This data describes a binding interaction between two proteins.

Sequence of the second protein:
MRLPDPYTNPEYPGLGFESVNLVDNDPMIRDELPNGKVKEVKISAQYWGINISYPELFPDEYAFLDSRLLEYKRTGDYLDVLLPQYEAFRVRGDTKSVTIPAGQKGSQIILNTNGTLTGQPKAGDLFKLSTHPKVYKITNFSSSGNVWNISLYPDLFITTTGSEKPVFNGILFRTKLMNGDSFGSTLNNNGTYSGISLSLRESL

Residue-level contacts at the interface:
Residue M178 in the second protein contacts residue E32 in the first protein (closest heavy-atom distance 3.1 Å).
Residue S185 in the second protein interacts with residue V20 in the first protein (closest heavy-atom distance 3.7 Å).
Residue D181 in the second protein contacts residue M28 in the first protein (closest heavy-atom distance 3.6 Å).
Residue L187 in the second protein is in contact with residue S19 in the first protein (closest heavy-atom distance 3.2 Å).
Residue T186 in the second protein contacts residue S19 in the first protein (closest heavy-atom distance 4.0 Å).
Residue D181 in the second protein interacts with residue D24 in the first protein (closest heavy-atom distance 2.9 Å).
Residue S67 in the second protein interacts with residue T139 in the first protein (closest heavy-atom distance 3.9 Å).
Residue A45 in the second protein interacts with residue P34 in the first protein (closest heavy-atom distance 2.9 Å).
Residue K73 in the second protein interacts with residue Y153 in the first protein (closest heavy-atom distance 3.4 Å).
Residue K176 in the second protein interacts with residue E40 in the first protein (closest heavy-atom distance 3.2 Å).
Residue Y193 in the second protein contacts residue Q85 in the first protein (closest heavy-atom distance 3.6 Å).
Residue T186 in the second protein is in contact with residue V20 in the first protein (closest heavy-atom distance 3.2 Å).
Residue S185 in the second protein is in contact with residue N21 in the first protein (closest heavy-atom distance 3.1 Å).
Residue K176 in the second protein interacts with residue V38 in the first protein (closest heavy-atom distance 3.7 Å).
Residue S67 in the second protein is in contact with residue A123 in the first protein (closest heavy-atom distance 4.0 Å).
Residue R201 in the second protein interacts with residue V38 in the first protein (closest heavy-atom distance 3.6 Å).
Residue L204 in the second protein interacts with residue N35 in the first protein (closest heavy-atom distance 4.0 Å).
Residue F183 in the second protein interacts with residue L22 in the first protein (closest heavy-atom distance 3.9 Å).
Residue L177 in the second protein is in contact with residue R30 in the first protein (closest heavy-atom distance 4.0 Å).
Residue A45 in the second protein contacts residue G36 in the first protein (closest heavy-atom distance 3.9 Å).
Residue K73 in the second protein contacts residue D26 in the first protein (closest heavy-atom distance 3.9 Å).
Residue T186 in the second protein contacts residue N21 in the first protein (closest heavy-atom distance 3.2 Å).
Residue R74 in the second protein contacts residue T139 in the first protein (closest heavy-atom distance 4.1 Å).
Residue L187 in the second protein is in contact with residue V20 in the first protein (closest heavy-atom distance 3.0 Å).
Residue L187 in the second protein interacts with residue Q85 in the first protein (closest heavy-atom distance 3.6 Å).
Residue S203 in the second protein is in contact with residue G36 in the first protein (closest heavy-atom distance 3.6 Å).
Residue D66 in the second protein interacts with residue K137 in the first protein (closest heavy-atom distance 3.1 Å).
Residue S67 in the second protein is in contact with residue G124 in the first protein (closest heavy-atom distance 3.6 Å).
Residue K73 in the second protein contacts residue D24 in the first protein (closest heavy-atom distance 2.5 Å).
Residue G184 in the second protein is in contact with residue N21 in the first protein (closest heavy-atom distance 3.8 Å).
Residue D181 in the second protein contacts residue N25 in the first protein (closest heavy-atom distance 3.4 Å).
Residue R74 in the second protein contacts residue S151 in the first protein (closest heavy-atom distance 4.1 Å).
Residue G184 in the second protein contacts residue L22 in the first protein (closest heavy-atom distance 3.5 Å).
Residue L70 in the second protein is in contact with residue K137 in the first protein (closest heavy-atom distance 3.7 Å).
Residue E71 in the second protein interacts with residue N140 in the first protein (closest heavy-atom distance 3.5 Å).
Residue R74 in the second protein contacts residue S107 in the first protein (closest heavy-atom distance 3.2 Å).
Residue A45 in the second protein contacts residue N35 in the first protein (closest heavy-atom distance 3.8 Å).
Residue S185 in the second protein contacts residue L22 in the first protein (closest heavy-atom distance 3.4 Å).
Residue R74 in the second protein contacts residue L152 in the first protein (closest heavy-atom distance 3.3 Å).
Residue L70 in the second protein interacts with residue T139 in the first protein (closest heavy-atom distance 3.6 Å).
Residue F183 in the second protein interacts with residue V23 in the first protein (closest heavy-atom distance 3.9 Å).
Residue S203 in the second protein is in contact with residue V38 in the first protein (closest heavy-atom distance 3.7 Å).
Residue L204 in the second protein contacts residue G36 in the first protein (closest heavy-atom distance 2.6 Å).
Residue S182 in the second protein contacts residue V23 in the first protein (closest heavy-atom distance 3.9 Å).
Residue E71 in the second protein contacts residue T139 in the first protein (closest heavy-atom distance 3.0 Å).
Residue D66 in the second protein is in contact with residue Y86 in the first protein (closest heavy-atom distance 4.0 Å).
Residue G180 in the second protein interacts with residue D24 in the first protein (closest heavy-atom distance 3.8 Å).
Residue M178 in the second protein is in contact with residue R30 in the first protein (closest heavy-atom distance 3.8 Å).
Residue D181 in the second protein interacts with residue D26 in the first protein (closest heavy-atom distance 3.2 Å).
Residue L70 in the second protein is in contact with residue Y153 in the first protein (closest heavy-atom distance 3.5 Å).
Residue D60 in the second protein interacts with residue K122 in the first protein (closest heavy-atom distance 3.7 Å).
Residue R201 in the second protein contacts residue G36 in the first protein (closest heavy-atom distance 3.0 Å).
Residue S44 in the second protein contacts residue P34 in the first protein (closest heavy-atom distance 3.3 Å).
Residue S182 in the second protein contacts residue D24 in the first protein (closest heavy-atom distance 3.4 Å).
Residue F183 in the second protein interacts with residue D24 in the first protein (closest heavy-atom distance 2.9 Å).
Residue N189 in the second protein contacts residue E18 in the first protein (closest heavy-atom distance 3.7 Å).
Residue D181 in the second protein interacts with residue R30 in the first protein (closest heavy-atom distance 3.4 Å).
Residue S182 in the second protein contacts residue N25 in the first protein (closest heavy-atom distance 3.9 Å).
Residue G180 in the second protein contacts residue D26 in the first protein (closest heavy-atom distance 2.8 Å).
Residue G184 in the second protein interacts with residue V23 in the first protein (closest heavy-atom distance 3.8 Å).

Sequence of the first protein:
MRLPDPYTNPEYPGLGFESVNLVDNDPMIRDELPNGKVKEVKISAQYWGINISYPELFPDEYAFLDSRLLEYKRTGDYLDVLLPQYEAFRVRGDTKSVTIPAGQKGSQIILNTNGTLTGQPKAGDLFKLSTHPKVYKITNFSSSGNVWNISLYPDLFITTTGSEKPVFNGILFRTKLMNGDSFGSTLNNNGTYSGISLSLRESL